This data describes a binding interaction between two proteins.

Sequence of the second protein:
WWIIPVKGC

Interface contacts:
Residue I104 in the first protein is in contact with residue W3 in the second protein (closest heavy-atom distance 3.8 Å).
Residue D102 in the first protein contacts residue V8 in the second protein (closest heavy-atom distance 3.7 Å).
Residue T101 in the first protein is in contact with residue V8 in the second protein (closest heavy-atom distance 5.0 Å).
Residue K99 in the first protein interacts with residue V8 in the second protein (closest heavy-atom distance 3.6 Å).
Residue W39 in the first protein contacts residue C12 in the second protein (closest heavy-atom distance 3.6 Å).
Residue W39 in the first protein is in contact with residue W3 in the second protein (closest heavy-atom distance 3.4 Å).
Residue D103 in the first protein interacts with residue K9 in the second protein (closest heavy-atom distance 3.3 Å).
Residue D103 in the first protein is in contact with residue W3 in the second protein (closest heavy-atom distance 4.3 Å).
Residue D103 in the first protein interacts with residue V8 in the second protein (closest heavy-atom distance 2.9 Å).
Residue M107 in the first protein contacts residue W3 in the second protein (closest heavy-atom distance 4.1 Å).
Residue L50 in the first protein interacts with residue W3 in the second protein (closest heavy-atom distance 4.0 Å).
Residue L52 in the first protein contacts residue P6 in the second protein (closest heavy-atom distance 4.2 Å).
Residue I104 in the first protein is in contact with residue V8 in the second protein (closest heavy-atom distance 4.9 Å).
Residue L50 in the first protein interacts with residue P6 in the second protein (closest heavy-atom distance 3.3 Å).
Residue W39 in the first protein is in contact with residue W2 in the second protein (closest heavy-atom distance 3.4 Å).
Residue P40 in the first protein interacts with residue W3 in the second protein (closest heavy-atom distance 3.9 Å).

Sequence of the first protein:
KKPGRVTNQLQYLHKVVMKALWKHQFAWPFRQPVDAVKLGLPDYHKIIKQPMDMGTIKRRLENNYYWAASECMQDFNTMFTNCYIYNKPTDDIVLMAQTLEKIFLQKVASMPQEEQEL